Sequence of chain A:
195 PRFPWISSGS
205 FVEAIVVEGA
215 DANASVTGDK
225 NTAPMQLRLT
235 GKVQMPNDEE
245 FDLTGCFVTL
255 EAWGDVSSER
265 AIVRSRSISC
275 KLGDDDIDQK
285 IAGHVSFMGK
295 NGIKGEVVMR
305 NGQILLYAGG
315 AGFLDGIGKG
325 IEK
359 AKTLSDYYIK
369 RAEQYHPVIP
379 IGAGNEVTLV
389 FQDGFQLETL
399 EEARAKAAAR

Sequence of chain B:
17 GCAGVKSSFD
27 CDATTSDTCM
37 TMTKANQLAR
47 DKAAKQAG

The following describes two proteins that form a bound complex.

Residue-level contacts at the interface:
Residue V302 in chain A is in contact with residue S24 in chain B (closest heavy-atom distance 3.7 Å).
Residue R304 in chain A is in contact with residue S23 in chain B (closest heavy-atom distance 3.5 Å).
Residue G313 in chain A interacts with residue G17 in chain B (closest heavy-atom distance 4.2 Å).
Residue N305 in chain A is in contact with residue S23 in chain B (closest heavy-atom distance 4.5 Å).
Residue P378 in chain A contacts residue F25 in chain B (closest heavy-atom distance 4.3 Å).
Residue V301 in chain A interacts with residue K22 in chain B (closest heavy-atom distance 3.9 Å).
Residue V302 in chain A interacts with residue V21 in chain B (closest heavy-atom distance 4.7 Å).
Residue G306 in chain A interacts with residue S23 in chain B (closest heavy-atom distance 4.5 Å).
Residue V301 in chain A is in contact with residue V21 in chain B (closest heavy-atom distance 3.6 Å).
Residue E300 in chain A interacts with residue D26 in chain B (closest heavy-atom distance 4.9 Å).
Residue R304 in chain A is in contact with residue S24 in chain B (closest heavy-atom distance 5.0 Å).
Residue M303 in chain A contacts residue V21 in chain B (closest heavy-atom distance 4.1 Å).
Residue D215 in chain A is in contact with residue F25 in chain B (closest heavy-atom distance 3.6 Å).
Residue L309 in chain A is in contact with residue G17 in chain B (closest heavy-atom distance 3.5 Å).
Residue N305 in chain A interacts with residue C18 in chain B (closest heavy-atom distance 4.5 Å).
Residue M303 in chain A interacts with residue S24 in chain B (closest heavy-atom distance 4.5 Å).
Residue G306 in chain A interacts with residue C18 in chain B (closest heavy-atom distance 4.7 Å).
Residue L310 in chain A is in contact with residue G17 in chain B (closest heavy-atom distance 3.1 Å).
Residue M303 in chain A is in contact with residue S23 in chain B (closest heavy-atom distance 2.6 Å).
Residue L309 in chain A contacts residue A19 in chain B (closest heavy-atom distance 4.3 Å).
Residue G306 in chain A interacts with residue A19 in chain B (closest heavy-atom distance 4.3 Å).
Residue V302 in chain A is in contact with residue K22 in chain B (closest heavy-atom distance 3.6 Å).
Residue V376 in chain A interacts with residue F25 in chain B (closest heavy-atom distance 4.1 Å).
Residue N305 in chain A contacts residue A19 in chain B (closest heavy-atom distance 3.4 Å).
Residue M303 in chain A is in contact with residue A19 in chain B (closest heavy-atom distance 5.0 Å).
Residue L310 in chain A is in contact with residue C18 in chain B (closest heavy-atom distance 4.7 Å).
Residue R304 in chain A contacts residue F25 in chain B (closest heavy-atom distance 3.0 Å).
Residue V302 in chain A interacts with residue F25 in chain B (closest heavy-atom distance 3.8 Å).
Residue L309 in chain A is in contact with residue C18 in chain B (closest heavy-atom distance 4.0 Å).
Residue G306 in chain A is in contact with residue G17 in chain B (closest heavy-atom distance 4.3 Å).
Residue E300 in chain A is in contact with residue K22 in chain B (closest heavy-atom distance 3.9 Å).
Residue P378 in chain A contacts residue D26 in chain B (closest heavy-atom distance 4.8 Å).
Residue M303 in chain A interacts with residue K22 in chain B (closest heavy-atom distance 3.5 Å).